These two protein chains interact to form a complex.

Residue-level contacts at the interface:
Residue K171 in the first protein is in contact with residue K53 in the second protein (closest heavy-atom distance 3.5 Å).
Residue G96 in the first protein contacts residue F19 in the second protein (closest heavy-atom distance 4.1 Å).
Residue T173 in the first protein contacts residue S47 in the second protein (closest heavy-atom distance 3.8 Å).
Residue P174 in the first protein is in contact with residue P25 in the second protein (closest heavy-atom distance 3.6 Å).
Residue P22 in the first protein is in contact with residue V42 in the second protein (closest heavy-atom distance 4.1 Å).
Residue F172 in the first protein contacts residue A23 in the second protein (closest heavy-atom distance 4.0 Å).
Residue E94 in the first protein is in contact with residue H33 in the second protein (closest heavy-atom distance 2.6 Å).
Residue M24 in the first protein interacts with residue A45 in the second protein (closest heavy-atom distance 3.4 Å).
Residue R21 in the first protein contacts residue V42 in the second protein (closest heavy-atom distance 3.7 Å).
Residue M24 in the first protein contacts residue G44 in the second protein (closest heavy-atom distance 3.6 Å).
Residue G96 in the first protein contacts residue D21 in the second protein (closest heavy-atom distance 3.2 Å).
Residue Q87 in the first protein interacts with residue E37 in the second protein (closest heavy-atom distance 3.4 Å).
Residue K171 in the first protein interacts with residue W49 in the second protein (closest heavy-atom distance 3.6 Å).
Residue S26 in the first protein is in contact with residue E37 in the second protein (closest heavy-atom distance 3.2 Å).
Residue R95 in the first protein interacts with residue F19 in the second protein (closest heavy-atom distance 3.6 Å).
Residue N23 in the first protein is in contact with residue L38 in the second protein (closest heavy-atom distance 2.7 Å).
Residue D97 in the first protein is in contact with residue F19 in the second protein (closest heavy-atom distance 3.6 Å).
Residue M181 in the first protein is in contact with residue V35 in the second protein (closest heavy-atom distance 4.1 Å).
Residue P174 in the first protein interacts with residue V35 in the second protein (closest heavy-atom distance 4.0 Å).
Residue M181 in the first protein contacts residue T36 in the second protein (closest heavy-atom distance 3.1 Å).
Residue K171 in the first protein contacts residue G50 in the second protein (closest heavy-atom distance 4.1 Å).
Residue K171 in the first protein contacts residue A23 in the second protein (closest heavy-atom distance 3.9 Å).
Residue V98 in the first protein interacts with residue F19 in the second protein (closest heavy-atom distance 4.0 Å).
Residue T178 in the first protein contacts residue V35 in the second protein (closest heavy-atom distance 3.6 Å).
Residue T173 in the first protein is in contact with residue W24 in the second protein (closest heavy-atom distance 3.8 Å).
Residue A18 in the first protein interacts with residue K41 in the second protein (closest heavy-atom distance 3.4 Å).
Residue N23 in the first protein interacts with residue E37 in the second protein (closest heavy-atom distance 4.1 Å).
Residue N23 in the first protein interacts with residue I39 in the second protein (closest heavy-atom distance 4.0 Å).
Residue R21 in the first protein contacts residue I39 in the second protein (closest heavy-atom distance 3.6 Å).
Residue N23 in the first protein is in contact with residue S40 in the second protein (closest heavy-atom distance 3.7 Å).
Residue Y185 in the first protein interacts with residue E37 in the second protein (closest heavy-atom distance 2.9 Å).
Residue M181 in the first protein is in contact with residue E37 in the second protein (closest heavy-atom distance 4.1 Å).
Residue P174 in the first protein contacts residue W24 in the second protein (closest heavy-atom distance 3.6 Å).
Residue E94 in the first protein is in contact with residue W24 in the second protein (closest heavy-atom distance 3.4 Å).
Residue A175 in the first protein contacts residue P48 in the second protein (closest heavy-atom distance 3.9 Å).
Residue N20 in the first protein interacts with residue K41 in the second protein (closest heavy-atom distance 2.8 Å).
Residue A175 in the first protein contacts residue S46 in the second protein (closest heavy-atom distance 3.3 Å).
Residue E94 in the first protein contacts residue E37 in the second protein (closest heavy-atom distance 3.0 Å).
Residue R21 in the first protein contacts residue S40 in the second protein (closest heavy-atom distance 2.8 Å).
Residue L19 in the first protein interacts with residue K41 in the second protein (closest heavy-atom distance 3.2 Å).
Residue P22 in the first protein contacts residue S40 in the second protein (closest heavy-atom distance 3.5 Å).
Residue A93 in the first protein contacts residue W24 in the second protein (closest heavy-atom distance 3.3 Å).
Residue V90 in the first protein is in contact with residue E37 in the second protein (closest heavy-atom distance 3.2 Å).
Residue R21 in the first protein interacts with residue A43 in the second protein (closest heavy-atom distance 3.6 Å).
Residue E94 in the first protein is in contact with residue V35 in the second protein (closest heavy-atom distance 3.8 Å).
Residue E94 in the first protein interacts with residue T36 in the second protein (closest heavy-atom distance 3.7 Å).
Residue A177 in the first protein is in contact with residue W24 in the second protein (closest heavy-atom distance 3.7 Å).
Residue N20 in the first protein is in contact with residue I39 in the second protein (closest heavy-atom distance 3.6 Å).
Residue P22 in the first protein contacts residue L38 in the second protein (closest heavy-atom distance 3.6 Å).
Residue F172 in the first protein contacts residue D21 in the second protein (closest heavy-atom distance 3.4 Å).
Residue F172 in the first protein interacts with residue W24 in the second protein (closest heavy-atom distance 3.6 Å).
Residue N20 in the first protein interacts with residue S40 in the second protein (closest heavy-atom distance 3.4 Å).
Residue Y99 in the first protein is in contact with residue F19 in the second protein (closest heavy-atom distance 3.5 Å).
Residue T173 in the first protein interacts with residue G50 in the second protein (closest heavy-atom distance 3.7 Å).
Residue T173 in the first protein interacts with residue P48 in the second protein (closest heavy-atom distance 3.7 Å).
Residue A175 in the first protein is in contact with residue S47 in the second protein (closest heavy-atom distance 3.5 Å).
Residue G96 in the first protein is in contact with residue W24 in the second protein (closest heavy-atom distance 3.8 Å).
Residue L19 in the first protein interacts with residue S40 in the second protein (closest heavy-atom distance 3.8 Å).
Residue N23 in the first protein interacts with residue T36 in the second protein (closest heavy-atom distance 3.7 Å).
Residue V98 in the first protein contacts residue D21 in the second protein (closest heavy-atom distance 4.1 Å).

Sequence of the first protein:
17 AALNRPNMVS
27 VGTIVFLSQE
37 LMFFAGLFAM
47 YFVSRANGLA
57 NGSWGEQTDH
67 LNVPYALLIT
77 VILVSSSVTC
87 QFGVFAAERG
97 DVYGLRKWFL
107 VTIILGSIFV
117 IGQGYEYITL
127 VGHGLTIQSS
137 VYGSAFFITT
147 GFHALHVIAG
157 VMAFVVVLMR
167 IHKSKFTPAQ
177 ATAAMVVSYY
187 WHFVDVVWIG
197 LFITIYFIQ

Sequence of the second protein:
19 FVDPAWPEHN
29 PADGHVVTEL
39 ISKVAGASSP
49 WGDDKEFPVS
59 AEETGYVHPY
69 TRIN